Sequence of the first protein:
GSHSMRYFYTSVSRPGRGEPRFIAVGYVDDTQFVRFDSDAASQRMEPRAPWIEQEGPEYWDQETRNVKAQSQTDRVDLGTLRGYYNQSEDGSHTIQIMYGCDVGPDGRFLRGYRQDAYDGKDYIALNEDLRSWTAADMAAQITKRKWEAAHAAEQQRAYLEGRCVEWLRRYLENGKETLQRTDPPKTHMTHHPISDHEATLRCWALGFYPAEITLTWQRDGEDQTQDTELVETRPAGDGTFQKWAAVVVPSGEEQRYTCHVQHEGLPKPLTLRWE

Sequence of the second protein:
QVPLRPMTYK

This data describes a binding interaction between two proteins.

Interface contacts:
Residue Y123 in the first protein contacts residue K10 in the second protein (closest heavy-atom distance 4.3 Å).
Residue D77 in the first protein contacts residue K10 in the second protein (closest heavy-atom distance 2.9 Å).
Residue Y99 in the first protein contacts residue P3 in the second protein (closest heavy-atom distance 3.2 Å).
Residue E63 in the first protein contacts residue Q1 in the second protein (closest heavy-atom distance 3.5 Å).
Residue A150 in the first protein is in contact with residue T8 in the second protein (closest heavy-atom distance 3.7 Å).
Residue Y59 in the first protein is in contact with residue Q1 in the second protein (closest heavy-atom distance 4.5 Å).
Residue Q70 in the first protein is in contact with residue P6 in the second protein (closest heavy-atom distance 3.4 Å).
Residue D116 in the first protein contacts residue K10 in the second protein (closest heavy-atom distance 2.6 Å).
Residue W147 in the first protein contacts residue T8 in the second protein (closest heavy-atom distance 2.8 Å).
Residue Q156 in the first protein contacts residue M7 in the second protein (closest heavy-atom distance 3.4 Å).
Residue V67 in the first protein interacts with residue V2 in the second protein (closest heavy-atom distance 4.5 Å).
Residue Q155 in the first protein interacts with residue P3 in the second protein (closest heavy-atom distance 4.2 Å).
Residue W167 in the first protein interacts with residue Q1 in the second protein (closest heavy-atom distance 3.0 Å).
Residue N66 in the first protein interacts with residue V2 in the second protein (closest heavy-atom distance 3.9 Å).
Residue Y9 in the first protein is in contact with residue P3 in the second protein (closest heavy-atom distance 4.4 Å).
Residue A152 in the first protein contacts residue T8 in the second protein (closest heavy-atom distance 4.2 Å).
Residue W133 in the first protein is in contact with residue M7 in the second protein (closest heavy-atom distance 3.7 Å).
Residue Y7 in the first protein contacts residue Q1 in the second protein (closest heavy-atom distance 3.2 Å).
Residue K146 in the first protein is in contact with residue T8 in the second protein (closest heavy-atom distance 4.7 Å).
Residue A152 in the first protein interacts with residue M7 in the second protein (closest heavy-atom distance 4.3 Å).
Residue T73 in the first protein is in contact with residue P6 in the second protein (closest heavy-atom distance 3.3 Å).
Residue T73 in the first protein is in contact with residue M7 in the second protein (closest heavy-atom distance 3.6 Å).
Residue T143 in the first protein contacts residue K10 in the second protein (closest heavy-atom distance 2.7 Å).
Residue T73 in the first protein interacts with residue Y9 in the second protein (closest heavy-atom distance 3.8 Å).
Residue I95 in the first protein is in contact with residue K10 in the second protein (closest heavy-atom distance 3.8 Å).
Residue W147 in the first protein contacts residue Y9 in the second protein (closest heavy-atom distance 3.2 Å).
Residue Q62 in the first protein interacts with residue Q1 in the second protein (closest heavy-atom distance 3.5 Å).
Residue Y9 in the first protein interacts with residue V2 in the second protein (closest heavy-atom distance 3.8 Å).
Residue I97 in the first protein contacts residue K10 in the second protein (closest heavy-atom distance 4.2 Å).
Residue N66 in the first protein contacts residue P3 in the second protein (closest heavy-atom distance 3.6 Å).
Residue Y7 in the first protein contacts residue V2 in the second protein (closest heavy-atom distance 3.5 Å).
Residue Y159 in the first protein interacts with residue V2 in the second protein (closest heavy-atom distance 4.1 Å).
Residue Q62 in the first protein contacts residue L4 in the second protein (closest heavy-atom distance 3.3 Å).
Residue M5 in the first protein is in contact with residue Q1 in the second protein (closest heavy-atom distance 4.0 Å).
Residue W147 in the first protein contacts residue K10 in the second protein (closest heavy-atom distance 3.5 Å).
Residue Q155 in the first protein is in contact with residue M7 in the second protein (closest heavy-atom distance 4.0 Å).
Residue V76 in the first protein is in contact with residue Y9 in the second protein (closest heavy-atom distance 3.3 Å).
Residue N66 in the first protein is in contact with residue P6 in the second protein (closest heavy-atom distance 4.3 Å).
Residue R163 in the first protein is in contact with residue L4 in the second protein (closest heavy-atom distance 3.7 Å).
Residue Y99 in the first protein contacts residue V2 in the second protein (closest heavy-atom distance 3.5 Å).
Residue D77 in the first protein interacts with residue Y9 in the second protein (closest heavy-atom distance 3.7 Å).
Residue E63 in the first protein is in contact with residue V2 in the second protein (closest heavy-atom distance 3.0 Å).
Residue L81 in the first protein contacts residue K10 in the second protein (closest heavy-atom distance 4.0 Å).
Residue R163 in the first protein is in contact with residue Q1 in the second protein (closest heavy-atom distance 2.9 Å).
Residue Y159 in the first protein contacts residue Q1 in the second protein (closest heavy-atom distance 2.6 Å).
Residue Q70 in the first protein is in contact with residue M7 in the second protein (closest heavy-atom distance 4.5 Å).
Residue R114 in the first protein interacts with residue M7 in the second protein (closest heavy-atom distance 3.1 Å).
Residue K146 in the first protein is in contact with residue Y9 in the second protein (closest heavy-atom distance 4.2 Å).
Residue M45 in the first protein interacts with residue V2 in the second protein (closest heavy-atom distance 4.2 Å).
Residue Q72 in the first protein interacts with residue Y9 in the second protein (closest heavy-atom distance 4.0 Å).
Residue N66 in the first protein contacts residue L4 in the second protein (closest heavy-atom distance 3.4 Å).
Residue I142 in the first protein is in contact with residue K10 in the second protein (closest heavy-atom distance 4.7 Å).
Residue Y159 in the first protein is in contact with residue P3 in the second protein (closest heavy-atom distance 3.8 Å).
Residue Q155 in the first protein interacts with residue R5 in the second protein (closest heavy-atom distance 3.8 Å).
Residue T80 in the first protein is in contact with residue K10 in the second protein (closest heavy-atom distance 3.6 Å).
Residue Y84 in the first protein contacts residue K10 in the second protein (closest heavy-atom distance 2.9 Å).
Residue W147 in the first protein interacts with residue M7 in the second protein (closest heavy-atom distance 3.6 Å).
Residue Y171 in the first protein interacts with residue Q1 in the second protein (closest heavy-atom distance 2.9 Å).
Residue A69 in the first protein contacts residue P6 in the second protein (closest heavy-atom distance 3.3 Å).
Residue K146 in the first protein contacts residue K10 in the second protein (closest heavy-atom distance 2.8 Å).